Interface contacts:
Residue E45 in chain A contacts residue F19 in chain B (closest heavy-atom distance 4.0 Å).
Residue E78 in chain A interacts with residue Q10 in chain B (closest heavy-atom distance 4.1 Å).
Residue D82 in chain A is in contact with residue R13 in chain B (closest heavy-atom distance 3.6 Å).
Residue V75 in chain A is in contact with residue A9 in chain B (closest heavy-atom distance 3.3 Å).
Residue Y144 in chain A interacts with residue N20 in chain B (closest heavy-atom distance 3.0 Å).
Residue L57 in chain A contacts residue I8 in chain B (closest heavy-atom distance 4.0 Å).
Residue V75 in chain A contacts residue E5 in chain B (closest heavy-atom distance 3.8 Å).
Residue A91 in chain A is in contact with residue L12 in chain B (closest heavy-atom distance 3.9 Å).
Residue F46 in chain A contacts residue F19 in chain B (closest heavy-atom distance 3.7 Å).
Residue N146 in chain A interacts with residue Y23 in chain B (closest heavy-atom distance 4.4 Å).
Residue G87 in chain A interacts with residue G16 in chain B (closest heavy-atom distance 3.3 Å).
Residue A53 in chain A is in contact with residue I8 in chain B (closest heavy-atom distance 4.6 Å).
Residue L143 in chain A interacts with residue A24 in chain B (closest heavy-atom distance 3.6 Å).
Residue R88 in chain A interacts with residue N20 in chain B (closest heavy-atom distance 5.0 Å).
Residue L79 in chain A interacts with residue R13 in chain B (closest heavy-atom distance 3.4 Å).
Residue F95 in chain A contacts residue I8 in chain B (closest heavy-atom distance 4.7 Å).
Residue V75 in chain A interacts with residue L12 in chain B (closest heavy-atom distance 4.0 Å).
Residue W86 in chain A is in contact with residue N20 in chain B (closest heavy-atom distance 3.3 Å).
Residue F46 in chain A interacts with residue G16 in chain B (closest heavy-atom distance 4.0 Å).
Residue R49 in chain A contacts residue F19 in chain B (closest heavy-atom distance 3.9 Å).
Residue E78 in chain A interacts with residue A9 in chain B (closest heavy-atom distance 3.5 Å).
Residue A91 in chain A is in contact with residue G16 in chain B (closest heavy-atom distance 4.5 Å).
Residue Y50 in chain A contacts residue E18 in chain B (closest heavy-atom distance 3.2 Å).
Residue N85 in chain A contacts residue N20 in chain B (closest heavy-atom distance 3.5 Å).
Residue G87 in chain A interacts with residue N20 in chain B (closest heavy-atom distance 2.9 Å).
Residue Y144 in chain A is in contact with residue F19 in chain B (closest heavy-atom distance 3.9 Å).
Residue R88 in chain A contacts residue D17 in chain B (closest heavy-atom distance 2.9 Å).
Residue G87 in chain A interacts with residue F19 in chain B (closest heavy-atom distance 4.2 Å).
Residue R49 in chain A interacts with residue T22 in chain B (closest heavy-atom distance 4.1 Å).
Residue L61 in chain A contacts residue I8 in chain B (closest heavy-atom distance 3.9 Å).
Residue Y144 in chain A contacts residue A24 in chain B (closest heavy-atom distance 3.7 Å).
Residue F46 in chain A interacts with residue L12 in chain B (closest heavy-atom distance 4.3 Å).
Residue E78 in chain A contacts residue I6 in chain B (closest heavy-atom distance 3.9 Å).
Residue L79 in chain A interacts with residue A9 in chain B (closest heavy-atom distance 4.0 Å).
Residue L79 in chain A contacts residue L12 in chain B (closest heavy-atom distance 3.9 Å).
Residue N85 in chain A contacts residue D17 in chain B (closest heavy-atom distance 2.7 Å).
Residue L61 in chain A contacts residue P4 in chain B (closest heavy-atom distance 4.1 Å).
Residue Q74 in chain A interacts with residue E5 in chain B (closest heavy-atom distance 3.3 Å).
Residue Q74 in chain A contacts residue I6 in chain B (closest heavy-atom distance 4.9 Å).
Residue V75 in chain A interacts with residue I8 in chain B (closest heavy-atom distance 4.6 Å).
Residue G145 in chain A is in contact with residue Y23 in chain B (closest heavy-atom distance 4.0 Å).
Residue L61 in chain A is in contact with residue E5 in chain B (closest heavy-atom distance 3.7 Å).
Residue A53 in chain A contacts residue L12 in chain B (closest heavy-atom distance 4.5 Å).
Residue R81 in chain A interacts with residue R13 in chain B (closest heavy-atom distance 3.3 Å).
Residue R88 in chain A is in contact with residue G16 in chain B (closest heavy-atom distance 3.9 Å).
Residue F95 in chain A is in contact with residue L12 in chain B (closest heavy-atom distance 3.8 Å).
Residue Q60 in chain A contacts residue P4 in chain B (closest heavy-atom distance 3.4 Å).
Residue Q60 in chain A contacts residue I8 in chain B (closest heavy-atom distance 3.5 Å).
Residue S71 in chain A interacts with residue E5 in chain B (closest heavy-atom distance 3.0 Å).
Residue A53 in chain A is in contact with residue E11 in chain B (closest heavy-atom distance 4.7 Å).
Residue R88 in chain A contacts residue R13 in chain B (closest heavy-atom distance 3.5 Å).
Residue A42 in chain A interacts with residue F19 in chain B (closest heavy-atom distance 3.6 Å).
Residue V90 in chain A contacts residue F19 in chain B (closest heavy-atom distance 3.9 Å).
Residue N85 in chain A interacts with residue G16 in chain B (closest heavy-atom distance 3.9 Å).
Residue F54 in chain A interacts with residue L12 in chain B (closest heavy-atom distance 4.2 Å).
Residue Y50 in chain A is in contact with residue F19 in chain B (closest heavy-atom distance 3.6 Å).
Residue E78 in chain A interacts with residue R13 in chain B (closest heavy-atom distance 2.7 Å).
Residue Y144 in chain A contacts residue Y23 in chain B (closest heavy-atom distance 3.9 Å).
Residue L143 in chain A interacts with residue Y23 in chain B (closest heavy-atom distance 3.0 Å).
Residue Q74 in chain A interacts with residue A9 in chain B (closest heavy-atom distance 4.9 Å).

Sequence of chain B:
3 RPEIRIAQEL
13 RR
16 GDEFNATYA

Sequence of chain A:
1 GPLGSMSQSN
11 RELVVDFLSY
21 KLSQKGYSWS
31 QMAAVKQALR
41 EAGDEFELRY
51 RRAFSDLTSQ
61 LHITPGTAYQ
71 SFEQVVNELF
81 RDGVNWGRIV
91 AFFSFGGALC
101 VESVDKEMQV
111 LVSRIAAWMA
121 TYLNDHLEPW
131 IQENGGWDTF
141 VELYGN

The following describes two proteins that form a bound complex.